The following describes two proteins that form a bound complex.

Contacts between the two chains:
Residue V75 in chain B interacts with residue I8 in chain A (closest heavy-atom distance 3.8 Å).
Residue V60 in chain B interacts with residue P4 in chain A (closest heavy-atom distance 4.0 Å).
Residue N86 in chain B contacts residue N20 in chain A (closest heavy-atom distance 3.5 Å).
Residue L53 in chain B interacts with residue W7 in chain A (closest heavy-atom distance 3.4 Å).
Residue C56 in chain B is in contact with residue W7 in chain A (closest heavy-atom distance 3.4 Å).
Residue V49 in chain B is in contact with residue L12 in chain A (closest heavy-atom distance 3.9 Å).
Residue N52 in chain B contacts residue E11 in chain A (closest heavy-atom distance 2.6 Å).
Residue F149 in chain B interacts with residue F19 in chain A (closest heavy-atom distance 4.1 Å).
Residue L57 in chain B interacts with residue I8 in chain A (closest heavy-atom distance 4.1 Å).
Residue T92 in chain B is in contact with residue G16 in chain A (closest heavy-atom distance 3.6 Å).
Residue G88 in chain B is in contact with residue G16 in chain A (closest heavy-atom distance 3.2 Å).
Residue L53 in chain B contacts residue I8 in chain A (closest heavy-atom distance 3.8 Å).
Residue K78 in chain B is in contact with residue I6 in chain A (closest heavy-atom distance 3.3 Å).
Residue S55 in chain B contacts residue W7 in chain A (closest heavy-atom distance 3.9 Å).
Residue K148 in chain B interacts with residue R25 in chain A (closest heavy-atom distance 3.9 Å).
Residue V49 in chain B is in contact with residue I15 in chain A (closest heavy-atom distance 3.7 Å).
Residue F149 in chain B interacts with residue Y23 in chain A (closest heavy-atom distance 3.3 Å).
Residue E48 in chain B is in contact with residue R14 in chain A (closest heavy-atom distance 3.3 Å).
Residue R89 in chain B is in contact with residue R13 in chain A (closest heavy-atom distance 3.3 Å).
Residue E48 in chain B interacts with residue E18 in chain A (closest heavy-atom distance 4.1 Å).
Residue V41 in chain B interacts with residue F19 in chain A (closest heavy-atom distance 3.7 Å).
Residue T92 in chain B is in contact with residue I15 in chain A (closest heavy-atom distance 3.8 Å).
Residue K78 in chain B contacts residue A9 in chain A (closest heavy-atom distance 3.4 Å).
Residue N86 in chain B is in contact with residue G16 in chain A (closest heavy-atom distance 3.9 Å).
Residue C56 in chain B is in contact with residue I8 in chain A (closest heavy-atom distance 3.9 Å).
Residue V45 in chain B is in contact with residue F19 in chain A (closest heavy-atom distance 3.6 Å).
Residue M76 in chain B interacts with residue L12 in chain A (closest heavy-atom distance 3.9 Å).
Residue E48 in chain B interacts with residue I15 in chain A (closest heavy-atom distance 3.5 Å).
Residue R89 in chain B is in contact with residue D17 in chain A (closest heavy-atom distance 2.8 Å).
Residue E79 in chain B interacts with residue A9 in chain A (closest heavy-atom distance 3.4 Å).
Residue V75 in chain B interacts with residue A9 in chain A (closest heavy-atom distance 3.5 Å).
Residue N52 in chain B contacts residue R14 in chain A (closest heavy-atom distance 2.9 Å).
Residue V75 in chain B contacts residue L12 in chain A (closest heavy-atom distance 3.7 Å).
Residue C56 in chain B interacts with residue P4 in chain A (closest heavy-atom distance 3.9 Å).
Residue E150 in chain B interacts with residue R25 in chain A (closest heavy-atom distance 3.5 Å).
Residue K78 in chain B interacts with residue E5 in chain A (closest heavy-atom distance 3.9 Å).
Residue K148 in chain B contacts residue A24 in chain A (closest heavy-atom distance 3.7 Å).
Residue E48 in chain B interacts with residue F19 in chain A (closest heavy-atom distance 4.2 Å).
Residue L53 in chain B is in contact with residue E11 in chain A (closest heavy-atom distance 3.6 Å).
Residue S44 in chain B contacts residue F19 in chain A (closest heavy-atom distance 3.9 Å).
Residue E79 in chain B interacts with residue L12 in chain A (closest heavy-atom distance 3.4 Å).
Residue G88 in chain B interacts with residue N20 in chain A (closest heavy-atom distance 3.5 Å).
Residue N59 in chain B is in contact with residue M2 in chain A (closest heavy-atom distance 3.6 Å).
Residue W87 in chain B is in contact with residue N20 in chain A (closest heavy-atom distance 3.7 Å).
Residue F96 in chain B interacts with residue I8 in chain A (closest heavy-atom distance 3.5 Å).
Residue V75 in chain B interacts with residue E5 in chain A (closest heavy-atom distance 3.8 Å).
Residue E81 in chain B interacts with residue R13 in chain A (closest heavy-atom distance 3.6 Å).
Residue K148 in chain B is in contact with residue N20 in chain A (closest heavy-atom distance 2.7 Å).
Residue D82 in chain B interacts with residue R13 in chain A (closest heavy-atom distance 3.4 Å).
Residue V45 in chain B interacts with residue I15 in chain A (closest heavy-atom distance 3.7 Å).
Residue K148 in chain B interacts with residue Y23 in chain A (closest heavy-atom distance 2.6 Å).
Residue T92 in chain B contacts residue L12 in chain A (closest heavy-atom distance 3.3 Å).
Residue K147 in chain B interacts with residue R25 in chain A (closest heavy-atom distance 3.5 Å).
Residue N86 in chain B contacts residue D17 in chain A (closest heavy-atom distance 3.0 Å).
Residue Q74 in chain B is in contact with residue E5 in chain A (closest heavy-atom distance 3.4 Å).
Residue V49 in chain B is in contact with residue E11 in chain A (closest heavy-atom distance 4.0 Å).
Residue E79 in chain B contacts residue R13 in chain A (closest heavy-atom distance 2.8 Å).
Residue F96 in chain B contacts residue L12 in chain A (closest heavy-atom distance 3.8 Å).
Residue K78 in chain B contacts residue R13 in chain A (closest heavy-atom distance 2.9 Å).
Residue R89 in chain B interacts with residue G16 in chain A (closest heavy-atom distance 3.7 Å).

Sequence of chain B:
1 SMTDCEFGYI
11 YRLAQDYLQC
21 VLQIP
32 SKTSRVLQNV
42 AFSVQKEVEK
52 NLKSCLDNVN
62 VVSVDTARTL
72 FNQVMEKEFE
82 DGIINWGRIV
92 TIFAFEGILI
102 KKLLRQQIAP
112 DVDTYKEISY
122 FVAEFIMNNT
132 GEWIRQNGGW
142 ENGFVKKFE

Sequence of chain A:
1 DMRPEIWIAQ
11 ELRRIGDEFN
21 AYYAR